Contacts between the two chains:
Residue D209 in protein 2 interacts with residue R169 in protein 1 (closest heavy-atom distance 2.8 Å).
Residue F334 in protein 2 is in contact with residue L151 in protein 1 (closest heavy-atom distance 3.7 Å).
Residue T188 in protein 2 contacts residue F95 in protein 1 (closest heavy-atom distance 3.8 Å).
Residue L444 in protein 2 interacts with residue I200 in protein 1 (closest heavy-atom distance 3.3 Å).
Residue N202 in protein 2 contacts residue A176 in protein 1 (closest heavy-atom distance 3.6 Å).
Residue V341 in protein 2 contacts residue Q150 in protein 1 (closest heavy-atom distance 3.9 Å).
Residue I208 in protein 2 is in contact with residue A176 in protein 1 (closest heavy-atom distance 3.5 Å).
Residue W385 in protein 2 interacts with residue Q150 in protein 1 (closest heavy-atom distance 3.2 Å).
Residue N356 in protein 2 is in contact with residue K139 in protein 1 (closest heavy-atom distance 3.1 Å).
Residue L213 in protein 2 interacts with residue R172 in protein 1 (closest heavy-atom distance 3.7 Å).
Residue F393 in protein 2 contacts residue L151 in protein 1 (closest heavy-atom distance 3.3 Å).
Residue Y198 in protein 2 interacts with residue A89 in protein 1 (closest heavy-atom distance 3.6 Å).
Residue T192 in protein 2 interacts with residue I96 in protein 1 (closest heavy-atom distance 4.1 Å).
Residue N202 in protein 2 interacts with residue I179 in protein 1 (closest heavy-atom distance 3.5 Å).
Residue N446 in protein 2 contacts residue I200 in protein 1 (closest heavy-atom distance 3.4 Å).
Residue F245 in protein 2 interacts with residue W148 in protein 1 (closest heavy-atom distance 3.7 Å).
Residue K445 in protein 2 is in contact with residue I200 in protein 1 (closest heavy-atom distance 4.3 Å).
Residue Y198 in protein 2 is in contact with residue I88 in protein 1 (closest heavy-atom distance 3.4 Å).
Residue V244 in protein 2 is in contact with residue W148 in protein 1 (closest heavy-atom distance 3.2 Å).
Residue F245 in protein 2 is in contact with residue M152 in protein 1 (closest heavy-atom distance 3.4 Å).
Residue Y198 in protein 2 interacts with residue A85 in protein 1 (closest heavy-atom distance 4.0 Å).
Residue I346 in protein 2 contacts residue Y142 in protein 1 (closest heavy-atom distance 3.7 Å).
Residue L337 in protein 2 interacts with residue L151 in protein 1 (closest heavy-atom distance 3.9 Å).
Residue W385 in protein 2 contacts residue I146 in protein 1 (closest heavy-atom distance 3.9 Å).
Residue H249 in protein 2 is in contact with residue W148 in protein 1 (closest heavy-atom distance 4.3 Å).
Residue S196 in protein 2 contacts residue F92 in protein 1 (closest heavy-atom distance 3.7 Å).
Residue Y212 in protein 2 interacts with residue I179 in protein 1 (closest heavy-atom distance 3.5 Å).
Residue Y212 in protein 2 interacts with residue A175 in protein 1 (closest heavy-atom distance 3.8 Å).
Residue N446 in protein 2 is in contact with residue L197 in protein 1 (closest heavy-atom distance 2.9 Å).
Residue I389 in protein 2 interacts with residue Q150 in protein 1 (closest heavy-atom distance 3.1 Å).
Residue Y212 in protein 2 contacts residue R172 in protein 1 (closest heavy-atom distance 3.5 Å).
Residue D209 in protein 2 is in contact with residue R172 in protein 1 (closest heavy-atom distance 2.8 Å).
Residue E205 in protein 2 is in contact with residue R173 in protein 1 (closest heavy-atom distance 2.3 Å).
Residue L337 in protein 2 contacts residue Q150 in protein 1 (closest heavy-atom distance 4.2 Å).
Residue F245 in protein 2 interacts with residue L151 in protein 1 (closest heavy-atom distance 3.6 Å).
Residue V341 in protein 2 interacts with residue F147 in protein 1 (closest heavy-atom distance 4.0 Å).
Residue Y247 in protein 2 interacts with residue W148 in protein 1 (closest heavy-atom distance 3.6 Å).
Residue F334 in protein 2 contacts residue F147 in protein 1 (closest heavy-atom distance 3.5 Å).
Residue N202 in protein 2 interacts with residue E183 in protein 1 (closest heavy-atom distance 3.8 Å).
Residue Y198 in protein 2 is in contact with residue F92 in protein 1 (closest heavy-atom distance 3.6 Å).
Residue I208 in protein 2 contacts residue R173 in protein 1 (closest heavy-atom distance 4.2 Å).
Residue S338 in protein 2 interacts with residue F147 in protein 1 (closest heavy-atom distance 3.2 Å).
Residue D209 in protein 2 is in contact with residue R173 in protein 1 (closest heavy-atom distance 2.4 Å).
Residue V341 in protein 2 interacts with residue I146 in protein 1 (closest heavy-atom distance 3.8 Å).
Residue F246 in protein 2 interacts with residue M152 in protein 1 (closest heavy-atom distance 3.4 Å).
Residue I208 in protein 2 contacts residue R172 in protein 1 (closest heavy-atom distance 3.5 Å).
Residue Y198 in protein 2 is in contact with residue H93 in protein 1 (closest heavy-atom distance 2.9 Å).
Residue F393 in protein 2 is in contact with residue F154 in protein 1 (closest heavy-atom distance 4.2 Å).
Residue F393 in protein 2 contacts residue Y155 in protein 1 (closest heavy-atom distance 3.7 Å).
Residue C397 in protein 2 contacts residue Y155 in protein 1 (closest heavy-atom distance 3.9 Å).
Residue F246 in protein 2 interacts with residue Y155 in protein 1 (closest heavy-atom distance 4.1 Å).
Residue T192 in protein 2 contacts residue F95 in protein 1 (closest heavy-atom distance 3.9 Å).
Residue T192 in protein 2 contacts residue F92 in protein 1 (closest heavy-atom distance 3.6 Å).
Residue L444 in protein 2 contacts residue Q204 in protein 1 (closest heavy-atom distance 3.8 Å).
Residue T203 in protein 2 contacts residue F180 in protein 1 (closest heavy-atom distance 3.5 Å).
Residue I389 in protein 2 is in contact with residue L151 in protein 1 (closest heavy-atom distance 4.2 Å).
Residue Y212 in protein 2 contacts residue A176 in protein 1 (closest heavy-atom distance 3.9 Å).
Residue F245 in protein 2 is in contact with residue Y155 in protein 1 (closest heavy-atom distance 4.0 Å).
Residue S342 in protein 2 is in contact with residue I143 in protein 1 (closest heavy-atom distance 4.1 Å).
Residue N202 in protein 2 contacts residue F180 in protein 1 (closest heavy-atom distance 4.2 Å).

Sequence of protein 1:
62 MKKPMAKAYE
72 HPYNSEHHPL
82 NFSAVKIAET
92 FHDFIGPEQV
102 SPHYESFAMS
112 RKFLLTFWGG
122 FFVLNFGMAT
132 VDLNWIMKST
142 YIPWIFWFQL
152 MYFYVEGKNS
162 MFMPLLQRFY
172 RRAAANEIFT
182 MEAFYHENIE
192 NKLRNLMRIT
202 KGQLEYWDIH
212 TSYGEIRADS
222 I

This data describes a binding interaction between two proteins.

Sequence of protein 2:
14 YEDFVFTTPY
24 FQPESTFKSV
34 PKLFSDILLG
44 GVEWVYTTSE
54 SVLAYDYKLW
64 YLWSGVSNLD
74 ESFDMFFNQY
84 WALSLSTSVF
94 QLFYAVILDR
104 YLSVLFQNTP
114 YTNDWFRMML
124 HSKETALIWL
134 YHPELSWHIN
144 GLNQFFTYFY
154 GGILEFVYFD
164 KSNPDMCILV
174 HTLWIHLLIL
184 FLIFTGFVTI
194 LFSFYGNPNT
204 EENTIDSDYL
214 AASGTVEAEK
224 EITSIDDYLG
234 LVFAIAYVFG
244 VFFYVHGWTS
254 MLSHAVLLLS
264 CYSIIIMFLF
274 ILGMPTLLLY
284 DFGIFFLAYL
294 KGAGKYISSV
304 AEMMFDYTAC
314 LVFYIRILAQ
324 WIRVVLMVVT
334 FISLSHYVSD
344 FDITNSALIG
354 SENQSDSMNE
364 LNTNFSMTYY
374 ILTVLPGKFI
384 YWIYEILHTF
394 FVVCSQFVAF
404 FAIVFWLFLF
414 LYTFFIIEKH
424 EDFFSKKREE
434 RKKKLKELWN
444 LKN